Sequence of the first protein:
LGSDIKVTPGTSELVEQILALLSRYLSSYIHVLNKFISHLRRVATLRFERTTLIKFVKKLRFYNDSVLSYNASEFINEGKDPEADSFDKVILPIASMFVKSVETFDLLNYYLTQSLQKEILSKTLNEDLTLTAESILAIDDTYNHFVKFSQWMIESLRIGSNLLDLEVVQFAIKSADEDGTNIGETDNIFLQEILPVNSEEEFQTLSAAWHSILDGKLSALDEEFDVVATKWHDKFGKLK

The following describes two proteins that form a bound complex.

Interface contacts:
Residue Q197 in the first protein contacts residue I16 in the second protein (closest heavy-atom distance 4.0 Å).
Residue I218 in the first protein is in contact with residue V18 in the second protein (closest heavy-atom distance 4.0 Å).
Residue E198 in the first protein contacts residue V22 in the second protein (closest heavy-atom distance 4.1 Å).
Residue W215 in the first protein is in contact with residue V18 in the second protein (closest heavy-atom distance 4.5 Å).
Residue L211 in the first protein interacts with residue G21 in the second protein (closest heavy-atom distance 4.1 Å).
Residue K153 in the first protein contacts residue I16 in the second protein (closest heavy-atom distance 3.7 Å).
Residue Q197 in the first protein contacts residue V18 in the second protein (closest heavy-atom distance 4.2 Å).
Residue L211 in the first protein is in contact with residue P20 in the second protein (closest heavy-atom distance 3.7 Å).
Residue W215 in the first protein interacts with residue P19 in the second protein (closest heavy-atom distance 3.4 Å).
Residue W215 in the first protein interacts with residue V22 in the second protein (closest heavy-atom distance 3.7 Å).
Residue I218 in the first protein contacts residue P19 in the second protein (closest heavy-atom distance 3.8 Å).
Residue L211 in the first protein is in contact with residue P19 in the second protein (closest heavy-atom distance 4.0 Å).
Residue W215 in the first protein interacts with residue S17 in the second protein (closest heavy-atom distance 3.8 Å).
Residue L200 in the first protein interacts with residue G21 in the second protein (closest heavy-atom distance 3.9 Å).
Residue N149 in the first protein interacts with residue I16 in the second protein (closest heavy-atom distance 3.9 Å).
Residue L211 in the first protein interacts with residue V22 in the second protein (closest heavy-atom distance 4.2 Å).
Residue I199 in the first protein is in contact with residue V22 in the second protein (closest heavy-atom distance 3.4 Å).
Residue K222 in the first protein interacts with residue S17 in the second protein (closest heavy-atom distance 4.1 Å).
Residue I194 in the first protein contacts residue I16 in the second protein (closest heavy-atom distance 3.2 Å).
Residue A214 in the first protein contacts residue P19 in the second protein (closest heavy-atom distance 3.8 Å).
Residue H150 in the first protein interacts with residue S17 in the second protein (closest heavy-atom distance 2.9 Å).
Residue K153 in the first protein contacts residue V18 in the second protein (closest heavy-atom distance 4.7 Å).
Residue A214 in the first protein contacts residue P20 in the second protein (closest heavy-atom distance 4.2 Å).
Residue W157 in the first protein contacts residue V22 in the second protein (closest heavy-atom distance 3.8 Å).
Residue H150 in the first protein is in contact with residue I16 in the second protein (closest heavy-atom distance 3.4 Å).
Residue I218 in the first protein is in contact with residue S17 in the second protein (closest heavy-atom distance 2.9 Å).
Residue L200 in the first protein interacts with residue V22 in the second protein (closest heavy-atom distance 2.9 Å).
Residue F195 in the first protein interacts with residue I16 in the second protein (closest heavy-atom distance 4.8 Å).

Sequence of the second protein:
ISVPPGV